Interface contacts:
Residue R276 in protein 2 contacts residue L249 in protein 1 (closest heavy-atom distance 3.6 Å).
Residue Q279 in protein 2 is in contact with residue M242 in protein 1 (closest heavy-atom distance 4.2 Å).
Residue Q280 in protein 2 contacts residue M242 in protein 1 (closest heavy-atom distance 3.3 Å).
Residue R276 in protein 2 contacts residue I246 in protein 1 (closest heavy-atom distance 3.7 Å).

Sequence of protein 1:
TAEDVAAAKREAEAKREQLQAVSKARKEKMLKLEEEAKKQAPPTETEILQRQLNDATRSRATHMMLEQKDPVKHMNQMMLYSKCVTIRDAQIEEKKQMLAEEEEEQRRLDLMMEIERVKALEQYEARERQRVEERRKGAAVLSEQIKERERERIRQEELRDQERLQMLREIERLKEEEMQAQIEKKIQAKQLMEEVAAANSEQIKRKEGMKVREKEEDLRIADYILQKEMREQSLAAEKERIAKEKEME

Sequence of protein 2:
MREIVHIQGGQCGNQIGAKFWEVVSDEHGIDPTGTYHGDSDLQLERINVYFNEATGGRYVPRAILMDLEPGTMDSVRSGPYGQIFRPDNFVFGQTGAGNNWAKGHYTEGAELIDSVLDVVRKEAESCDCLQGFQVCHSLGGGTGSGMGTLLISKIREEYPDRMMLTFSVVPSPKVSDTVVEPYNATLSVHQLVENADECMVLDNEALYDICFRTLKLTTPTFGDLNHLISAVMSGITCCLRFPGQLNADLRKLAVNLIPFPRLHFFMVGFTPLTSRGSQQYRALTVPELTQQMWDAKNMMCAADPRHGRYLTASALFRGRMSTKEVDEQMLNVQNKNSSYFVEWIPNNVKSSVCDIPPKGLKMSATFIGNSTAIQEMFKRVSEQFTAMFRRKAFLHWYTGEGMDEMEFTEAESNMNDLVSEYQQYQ

The following describes two proteins that form a bound complex.